Sequence of the second protein:
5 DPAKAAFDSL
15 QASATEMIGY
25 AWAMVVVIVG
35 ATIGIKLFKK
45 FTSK

Residue-level contacts at the interface:
Residue V73 in the first protein interacts with residue G38 in the second protein (closest heavy-atom distance 4.6 Å).
Residue V73 in the first protein contacts residue A35 in the second protein (closest heavy-atom distance 4.4 Å).
Residue G72 in the first protein contacts residue A35 in the second protein (closest heavy-atom distance 4.0 Å).
Residue I88 in the first protein is in contact with residue F45 in the second protein (closest heavy-atom distance 3.6 Å).
Residue G72 in the first protein interacts with residue V31 in the second protein (closest heavy-atom distance 3.4 Å).
Residue L75 in the first protein interacts with residue V31 in the second protein (closest heavy-atom distance 4.7 Å).
Residue F69 in the first protein contacts residue V30 in the second protein (closest heavy-atom distance 4.1 Å).
Residue L82 in the first protein interacts with residue F42 in the second protein (closest heavy-atom distance 4.2 Å).
Residue L77 in the first protein interacts with residue F42 in the second protein (closest heavy-atom distance 3.6 Å).
Residue L77 in the first protein contacts residue G38 in the second protein (closest heavy-atom distance 4.8 Å).
Residue A81 in the first protein is in contact with residue F42 in the second protein (closest heavy-atom distance 4.0 Å).
Residue D68 in the first protein contacts residue V30 in the second protein (closest heavy-atom distance 3.7 Å).
Residue F69 in the first protein interacts with residue V33 in the second protein (closest heavy-atom distance 3.6 Å).
Residue I76 in the first protein interacts with residue I39 in the second protein (closest heavy-atom distance 3.4 Å).
Residue F85 in the first protein interacts with residue F45 in the second protein (closest heavy-atom distance 3.7 Å).
Residue I76 in the first protein interacts with residue A35 in the second protein (closest heavy-atom distance 3.3 Å).
Residue F85 in the first protein is in contact with residue F42 in the second protein (closest heavy-atom distance 4.4 Å).
Residue I88 in the first protein contacts residue T46 in the second protein (closest heavy-atom distance 4.4 Å).
Residue V73 in the first protein is in contact with residue G34 in the second protein (closest heavy-atom distance 4.0 Å).
Residue Q71 in the first protein contacts residue V31 in the second protein (closest heavy-atom distance 3.8 Å).
Residue F69 in the first protein interacts with residue G34 in the second protein (closest heavy-atom distance 3.9 Å).
Residue G72 in the first protein contacts residue G34 in the second protein (closest heavy-atom distance 4.3 Å).

Sequence of the first protein:
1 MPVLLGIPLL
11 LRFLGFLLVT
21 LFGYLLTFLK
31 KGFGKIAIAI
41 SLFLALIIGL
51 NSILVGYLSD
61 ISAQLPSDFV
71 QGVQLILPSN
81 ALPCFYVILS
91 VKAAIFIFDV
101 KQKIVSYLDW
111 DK

This data describes a binding interaction between two proteins.